Sequence of the second protein:
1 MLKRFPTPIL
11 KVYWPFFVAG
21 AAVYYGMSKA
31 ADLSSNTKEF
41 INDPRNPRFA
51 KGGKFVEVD

Sequence of the first protein:
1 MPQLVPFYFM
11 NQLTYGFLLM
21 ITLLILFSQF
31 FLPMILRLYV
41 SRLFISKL

This data describes a binding interaction between two proteins.

Contacts between the two chains:
Residue R45 in the second protein contacts residue Y8 in the first protein (closest heavy-atom distance 3.4 Å).
Residue Y24 in the second protein interacts with residue F17 in the first protein (closest heavy-atom distance 4.9 Å).
Residue A31 in the second protein is in contact with residue F9 in the first protein (closest heavy-atom distance 4.3 Å).
Residue S34 in the second protein interacts with residue F9 in the first protein (closest heavy-atom distance 4.2 Å).
Residue T7 in the second protein is in contact with residue S28 in the first protein (closest heavy-atom distance 2.8 Å).
Residue F40 in the second protein interacts with residue F7 in the first protein (closest heavy-atom distance 3.6 Å).
Residue L2 in the second protein interacts with residue F31 in the first protein (closest heavy-atom distance 3.6 Å).
Residue F5 in the second protein contacts residue R37 in the first protein (closest heavy-atom distance 3.6 Å).
Residue S28 in the second protein interacts with residue M10 in the first protein (closest heavy-atom distance 3.6 Å).
Residue L2 in the second protein contacts residue M34 in the first protein (closest heavy-atom distance 4.6 Å).
Residue R4 in the second protein is in contact with residue F30 in the first protein (closest heavy-atom distance 3.5 Å).
Residue D43 in the second protein is in contact with residue F7 in the first protein (closest heavy-atom distance 3.2 Å).
Residue I9 in the second protein interacts with residue Q29 in the first protein (closest heavy-atom distance 3.8 Å).
Residue L2 in the second protein is in contact with residue F30 in the first protein (closest heavy-atom distance 3.8 Å).
Residue K3 in the second protein interacts with residue Q29 in the first protein (closest heavy-atom distance 4.3 Å).
Residue R45 in the second protein interacts with residue P6 in the first protein (closest heavy-atom distance 4.7 Å).
Residue Y24 in the second protein is in contact with residue L13 in the first protein (closest heavy-atom distance 3.6 Å).
Residue P47 in the second protein contacts residue F7 in the first protein (closest heavy-atom distance 4.9 Å).
Residue M27 in the second protein is in contact with residue F9 in the first protein (closest heavy-atom distance 4.5 Å).
Residue M27 in the second protein contacts residue M10 in the first protein (closest heavy-atom distance 4.2 Å).
Residue I9 in the second protein contacts residue L24 in the first protein (closest heavy-atom distance 4.3 Å).
Residue R45 in the second protein contacts residue F7 in the first protein (closest heavy-atom distance 4.5 Å).
Residue F17 in the second protein contacts residue L24 in the first protein (closest heavy-atom distance 4.4 Å).
Residue P6 in the second protein interacts with residue Q29 in the first protein (closest heavy-atom distance 4.8 Å).
Residue F5 in the second protein interacts with residue Q29 in the first protein (closest heavy-atom distance 3.3 Å).
Residue F40 in the second protein contacts residue V5 in the first protein (closest heavy-atom distance 3.2 Å).
Residue K3 in the second protein is in contact with residue R37 in the first protein (closest heavy-atom distance 4.0 Å).
Residue V23 in the second protein interacts with residue L13 in the first protein (closest heavy-atom distance 4.8 Å).
Residue R4 in the second protein interacts with residue I25 in the first protein (closest heavy-atom distance 4.8 Å).
Residue F17 in the second protein contacts residue I21 in the first protein (closest heavy-atom distance 4.3 Å).
Residue I9 in the second protein contacts residue S28 in the first protein (closest heavy-atom distance 3.3 Å).
Residue V23 in the second protein is in contact with residue F17 in the first protein (closest heavy-atom distance 4.8 Å).
Residue Y24 in the second protein interacts with residue T14 in the first protein (closest heavy-atom distance 3.8 Å).
Residue F40 in the second protein is in contact with residue P6 in the first protein (closest heavy-atom distance 4.7 Å).
Residue R4 in the second protein interacts with residue Q29 in the first protein (closest heavy-atom distance 2.6 Å).
Residue G20 in the second protein is in contact with residue F17 in the first protein (closest heavy-atom distance 4.1 Å).
Residue T7 in the second protein interacts with residue Q29 in the first protein (closest heavy-atom distance 3.3 Å).
Residue F40 in the second protein interacts with residue P2 in the first protein (closest heavy-atom distance 5.0 Å).
Residue I9 in the second protein interacts with residue I25 in the first protein (closest heavy-atom distance 3.9 Å).
Residue N46 in the second protein is in contact with residue F7 in the first protein (closest heavy-atom distance 3.5 Å).
Residue Y24 in the second protein is in contact with residue M10 in the first protein (closest heavy-atom distance 3.5 Å).
Residue S35 in the second protein is in contact with residue F7 in the first protein (closest heavy-atom distance 3.7 Å).
Residue M27 in the second protein interacts with residue L13 in the first protein (closest heavy-atom distance 3.7 Å).
Residue Y13 in the second protein is in contact with residue L24 in the first protein (closest heavy-atom distance 3.6 Å).
Residue F5 in the second protein interacts with residue P33 in the first protein (closest heavy-atom distance 3.5 Å).